Sequence of the second protein:
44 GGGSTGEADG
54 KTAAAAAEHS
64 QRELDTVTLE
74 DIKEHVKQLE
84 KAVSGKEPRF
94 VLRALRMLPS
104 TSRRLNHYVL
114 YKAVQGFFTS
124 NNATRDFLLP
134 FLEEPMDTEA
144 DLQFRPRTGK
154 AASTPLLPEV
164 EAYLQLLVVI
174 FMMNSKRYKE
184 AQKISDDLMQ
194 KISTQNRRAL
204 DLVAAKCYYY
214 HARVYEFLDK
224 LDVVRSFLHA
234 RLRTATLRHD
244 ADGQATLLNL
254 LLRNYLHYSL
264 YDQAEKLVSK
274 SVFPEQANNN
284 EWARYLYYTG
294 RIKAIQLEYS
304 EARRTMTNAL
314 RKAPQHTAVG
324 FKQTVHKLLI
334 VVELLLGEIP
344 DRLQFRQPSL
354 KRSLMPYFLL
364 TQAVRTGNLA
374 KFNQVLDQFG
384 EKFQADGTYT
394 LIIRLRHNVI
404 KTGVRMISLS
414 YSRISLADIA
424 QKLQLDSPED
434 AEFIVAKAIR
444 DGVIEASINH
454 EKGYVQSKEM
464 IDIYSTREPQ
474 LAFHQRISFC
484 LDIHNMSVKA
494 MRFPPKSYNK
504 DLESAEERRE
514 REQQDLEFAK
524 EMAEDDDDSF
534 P

The following describes two proteins that form a bound complex.

Interface contacts:
Residue R287 in the second protein contacts residue F19 in the first protein (closest heavy-atom distance 3.7 Å).
Residue R355 in the second protein contacts residue G29 in the first protein (closest heavy-atom distance 3.0 Å).
Residue R92 in the second protein interacts with residue E15 in the first protein (closest heavy-atom distance 2.7 Å).
Residue V322 in the second protein interacts with residue A24 in the first protein (closest heavy-atom distance 3.7 Å).
Residue M358 in the second protein interacts with residue D31 in the first protein (closest heavy-atom distance 3.5 Å).
Residue T364 in the second protein is in contact with residue W43 in the first protein (closest heavy-atom distance 3.8 Å).
Residue D245 in the second protein is in contact with residue E15 in the first protein (closest heavy-atom distance 3.4 Å).
Residue R96 in the second protein contacts residue D17 in the first protein (closest heavy-atom distance 2.9 Å).
Residue P317 in the second protein is in contact with residue F19 in the first protein (closest heavy-atom distance 3.8 Å).
Residue P351 in the second protein contacts residue L30 in the first protein (closest heavy-atom distance 3.4 Å).
Residue Y212 in the second protein contacts residue E18 in the first protein (closest heavy-atom distance 3.8 Å).
Residue V322 in the second protein contacts residue E25 in the first protein (closest heavy-atom distance 3.9 Å).
Residue L205 in the second protein is in contact with residue E15 in the first protein (closest heavy-atom distance 3.2 Å).
Residue N281 in the second protein interacts with residue E15 in the first protein (closest heavy-atom distance 3.9 Å).
Residue Y212 in the second protein contacts residue E21 in the first protein (closest heavy-atom distance 3.7 Å).
Residue R287 in the second protein contacts residue E21 in the first protein (closest heavy-atom distance 3.4 Å).
Residue Q326 in the second protein interacts with residue E25 in the first protein (closest heavy-atom distance 3.1 Å).
Residue T249 in the second protein contacts residue D16 in the first protein (closest heavy-atom distance 3.5 Å).
Residue D344 in the second protein is in contact with residue W43 in the first protein (closest heavy-atom distance 3.8 Å).
Residue K209 in the second protein is in contact with residue D17 in the first protein (closest heavy-atom distance 3.8 Å).
Residue Y212 in the second protein is in contact with residue E20 in the first protein (closest heavy-atom distance 3.9 Å).
Residue R355 in the second protein interacts with residue W27 in the first protein (closest heavy-atom distance 3.5 Å).
Residue L346 in the second protein contacts residue D41 in the first protein (closest heavy-atom distance 3.9 Å).
Residue V322 in the second protein contacts residue D26 in the first protein (closest heavy-atom distance 3.9 Å).
Residue R345 in the second protein is in contact with residue D46 in the first protein (closest heavy-atom distance 3.1 Å).
Residue F324 in the second protein is in contact with residue F19 in the first protein (closest heavy-atom distance 3.6 Å).
Residue Q365 in the second protein is in contact with residue D46 in the first protein (closest heavy-atom distance 3.3 Å).
Residue R99 in the second protein contacts residue E18 in the first protein (closest heavy-atom distance 3.4 Å).
Residue R349 in the second protein interacts with residue D33 in the first protein (closest heavy-atom distance 3.3 Å).
Residue R256 in the second protein interacts with residue E21 in the first protein (closest heavy-atom distance 3.8 Å).
Residue Y213 in the second protein contacts residue E18 in the first protein (closest heavy-atom distance 2.9 Å).
Residue R345 in the second protein contacts residue W43 in the first protein (closest heavy-atom distance 3.3 Å).
Residue F361 in the second protein is in contact with residue W43 in the first protein (closest heavy-atom distance 3.9 Å).
Residue R368 in the second protein contacts residue N47 in the first protein (closest heavy-atom distance 3.4 Å).
Residue R349 in the second protein contacts residue E34 in the first protein (closest heavy-atom distance 3.6 Å).
Residue E284 in the second protein is in contact with residue E15 in the first protein (closest heavy-atom distance 2.7 Å).
Residue R99 in the second protein contacts residue D17 in the first protein (closest heavy-atom distance 2.3 Å).
Residue R368 in the second protein contacts residue W43 in the first protein (closest heavy-atom distance 2.8 Å).
Residue R345 in the second protein interacts with residue D33 in the first protein (closest heavy-atom distance 3.9 Å).
Residue K209 in the second protein interacts with residue D16 in the first protein (closest heavy-atom distance 3.3 Å).
Residue G323 in the second protein contacts residue P23 in the first protein (closest heavy-atom distance 3.3 Å).
Residue E284 in the second protein contacts residue D16 in the first protein (closest heavy-atom distance 3.8 Å).
Residue K354 in the second protein contacts residue D31 in the first protein (closest heavy-atom distance 3.1 Å).
Residue K354 in the second protein is in contact with residue D33 in the first protein (closest heavy-atom distance 3.0 Å).
Residue N283 in the second protein interacts with residue D17 in the first protein (closest heavy-atom distance 3.6 Å).
Residue Y290 in the second protein contacts residue F22 in the first protein (closest heavy-atom distance 3.7 Å).
Residue G323 in the second protein contacts residue A24 in the first protein (closest heavy-atom distance 3.8 Å).
Residue R287 in the second protein interacts with residue E18 in the first protein (closest heavy-atom distance 3.7 Å).
Residue N281 in the second protein interacts with residue D16 in the first protein (closest heavy-atom distance 2.8 Å).
Residue K209 in the second protein interacts with residue E18 in the first protein (closest heavy-atom distance 3.7 Å).
Residue Q326 in the second protein interacts with residue A24 in the first protein (closest heavy-atom distance 3.9 Å).
Residue P343 in the second protein contacts residue W43 in the first protein (closest heavy-atom distance 3.2 Å).
Residue F324 in the second protein contacts residue F22 in the first protein (closest heavy-atom distance 3.6 Å).
Residue K209 in the second protein is in contact with residue E15 in the first protein (closest heavy-atom distance 3.5 Å).
Residue N283 in the second protein interacts with residue E18 in the first protein (closest heavy-atom distance 2.9 Å).
Residue N283 in the second protein contacts residue F19 in the first protein (closest heavy-atom distance 3.3 Å).
Residue R355 in the second protein interacts with residue D31 in the first protein (closest heavy-atom distance 3.0 Å).
Residue R216 in the second protein interacts with residue E20 in the first protein (closest heavy-atom distance 3.4 Å).
Residue Q365 in the second protein is in contact with residue N47 in the first protein (closest heavy-atom distance 3.9 Å).
Residue R287 in the second protein interacts with residue D16 in the first protein (closest heavy-atom distance 2.9 Å).

Sequence of the first protein:
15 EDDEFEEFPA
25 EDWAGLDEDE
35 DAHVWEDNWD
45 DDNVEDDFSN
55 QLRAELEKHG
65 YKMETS